Sequence of protein 2:
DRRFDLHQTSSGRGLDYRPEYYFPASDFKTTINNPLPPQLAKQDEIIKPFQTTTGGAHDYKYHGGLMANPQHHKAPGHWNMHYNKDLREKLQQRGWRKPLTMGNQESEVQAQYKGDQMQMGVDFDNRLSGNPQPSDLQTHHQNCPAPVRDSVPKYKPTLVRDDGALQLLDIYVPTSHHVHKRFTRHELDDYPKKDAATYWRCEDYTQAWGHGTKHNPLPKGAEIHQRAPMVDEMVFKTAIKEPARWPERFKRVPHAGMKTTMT

Sequence of protein 1:
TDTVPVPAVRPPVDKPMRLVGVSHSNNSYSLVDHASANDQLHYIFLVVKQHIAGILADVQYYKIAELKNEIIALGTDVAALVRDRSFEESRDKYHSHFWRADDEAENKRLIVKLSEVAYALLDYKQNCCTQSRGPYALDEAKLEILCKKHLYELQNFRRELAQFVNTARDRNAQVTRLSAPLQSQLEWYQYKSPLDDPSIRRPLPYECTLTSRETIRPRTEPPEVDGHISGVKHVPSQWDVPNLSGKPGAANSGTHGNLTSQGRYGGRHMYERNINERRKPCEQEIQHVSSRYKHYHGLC

Contacts between the two chains:
Residue R269 in protein 1 contacts residue R22 in protein 2 (closest heavy-atom distance 4.1 Å).
Residue E284 in protein 1 contacts residue H11 in protein 2 (closest heavy-atom distance 2.6 Å).
Residue G255 in protein 1 contacts residue F32 in protein 2 (closest heavy-atom distance 3.3 Å).
Residue Y266 in protein 1 interacts with residue Y26 in protein 2 (closest heavy-atom distance 3.3 Å).
Residue R269 in protein 1 interacts with residue P23 in protein 2 (closest heavy-atom distance 3.0 Å).
Residue E208 in protein 1 contacts residue I50 in protein 2 (closest heavy-atom distance 3.3 Å).
Residue H257 in protein 1 contacts residue D31 in protein 2 (closest heavy-atom distance 2.7 Å).
Residue E208 in protein 1 interacts with residue P53 in protein 2 (closest heavy-atom distance 4.2 Å).
Residue E273 in protein 1 interacts with residue Y25 in protein 2 (closest heavy-atom distance 4.4 Å).
Residue G255 in protein 1 is in contact with residue D31 in protein 2 (closest heavy-atom distance 3.8 Å).
Residue S213 in protein 1 interacts with residue Q47 in protein 2 (closest heavy-atom distance 3.3 Å).
Residue N253 in protein 1 interacts with residue T35 in protein 2 (closest heavy-atom distance 4.3 Å).
Residue Y207 in protein 1 is in contact with residue K52 in protein 2 (closest heavy-atom distance 3.2 Å).
Residue C209 in protein 1 interacts with residue K52 in protein 2 (closest heavy-atom distance 4.2 Å).
Residue Y266 in protein 1 is in contact with residue A29 in protein 2 (closest heavy-atom distance 4.0 Å).
Residue E273 in protein 1 is in contact with residue R22 in protein 2 (closest heavy-atom distance 2.7 Å).
Residue A252 in protein 1 interacts with residue K33 in protein 2 (closest heavy-atom distance 3.1 Å).
Residue E208 in protein 1 interacts with residue K52 in protein 2 (closest heavy-atom distance 3.3 Å).
Residue H96 in protein 1 interacts with residue L70 in protein 2 (closest heavy-atom distance 3.2 Å).
Residue L187 in protein 1 interacts with residue L70 in protein 2 (closest heavy-atom distance 4.5 Å).
Residue E208 in protein 1 contacts residue E49 in protein 2 (closest heavy-atom distance 3.6 Å).
Residue I201 in protein 1 is in contact with residue Y64 in protein 2 (closest heavy-atom distance 4.0 Å).
Residue R203 in protein 1 contacts residue K52 in protein 2 (closest heavy-atom distance 4.3 Å).
Residue R214 in protein 1 is in contact with residue K46 in protein 2 (closest heavy-atom distance 2.9 Å).
Residue E208 in protein 1 is in contact with residue Q55 in protein 2 (closest heavy-atom distance 3.6 Å).
Residue Y266 in protein 1 interacts with residue F27 in protein 2 (closest heavy-atom distance 3.3 Å).
Residue G255 in protein 1 is in contact with residue K33 in protein 2 (closest heavy-atom distance 2.9 Å).
Residue S254 in protein 1 interacts with residue K33 in protein 2 (closest heavy-atom distance 2.5 Å).
Residue S254 in protein 1 interacts with residue T35 in protein 2 (closest heavy-atom distance 3.7 Å).
Residue H257 in protein 1 is in contact with residue F32 in protein 2 (closest heavy-atom distance 4.3 Å).
Residue T210 in protein 1 interacts with residue K52 in protein 2 (closest heavy-atom distance 4.4 Å).
Residue C209 in protein 1 interacts with residue I50 in protein 2 (closest heavy-atom distance 4.2 Å).
Residue Y207 in protein 1 is in contact with residue D63 in protein 2 (closest heavy-atom distance 3.1 Å).
Residue Y266 in protein 1 contacts residue P28 in protein 2 (closest heavy-atom distance 4.4 Å).
Residue L196 in protein 1 is in contact with residue L70 in protein 2 (closest heavy-atom distance 4.1 Å).
Residue Y207 in protein 1 is in contact with residue Q55 in protein 2 (closest heavy-atom distance 3.9 Å).
Residue C209 in protein 1 interacts with residue E49 in protein 2 (closest heavy-atom distance 3.5 Å).
Residue H257 in protein 1 contacts residue K33 in protein 2 (closest heavy-atom distance 3.5 Å).
Residue L260 in protein 1 interacts with residue S30 in protein 2 (closest heavy-atom distance 4.3 Å).
Residue N259 in protein 1 contacts residue D31 in protein 2 (closest heavy-atom distance 4.0 Å).
Residue I201 in protein 1 contacts residue Y66 in protein 2 (closest heavy-atom distance 3.6 Å).
Residue E284 in protein 1 contacts residue R17 in protein 2 (closest heavy-atom distance 4.1 Å).
Residue T256 in protein 1 interacts with residue D31 in protein 2 (closest heavy-atom distance 3.3 Å).
Residue R214 in protein 1 interacts with residue Q47 in protein 2 (closest heavy-atom distance 2.9 Å).
Residue R269 in protein 1 is in contact with residue Y25 in protein 2 (closest heavy-atom distance 3.4 Å).
Residue T210 in protein 1 contacts residue I51 in protein 2 (closest heavy-atom distance 3.9 Å).
Residue R265 in protein 1 is in contact with residue A29 in protein 2 (closest heavy-atom distance 3.8 Å).
Residue A252 in protein 1 is in contact with residue N38 in protein 2 (closest heavy-atom distance 2.6 Å).
Residue A251 in protein 1 is in contact with residue K33 in protein 2 (closest heavy-atom distance 3.0 Å).
Residue T256 in protein 1 is in contact with residue K33 in protein 2 (closest heavy-atom distance 3.8 Å).
Residue R265 in protein 1 interacts with residue D31 in protein 2 (closest heavy-atom distance 2.9 Å).
Residue R214 in protein 1 is in contact with residue A45 in protein 2 (closest heavy-atom distance 3.5 Å).
Residue A252 in protein 1 contacts residue T35 in protein 2 (closest heavy-atom distance 3.9 Å).
Residue E208 in protein 1 contacts residue I51 in protein 2 (closest heavy-atom distance 2.7 Å).
Residue L196 in protein 1 contacts residue M71 in protein 2 (closest heavy-atom distance 3.7 Å).
Residue I276 in protein 1 contacts residue R22 in protein 2 (closest heavy-atom distance 4.0 Å).
Residue W189 in protein 1 is in contact with residue L70 in protein 2 (closest heavy-atom distance 3.7 Å).
Residue R269 in protein 1 is in contact with residue E24 in protein 2 (closest heavy-atom distance 2.4 Å).
Residue G267 in protein 1 contacts residue Y26 in protein 2 (closest heavy-atom distance 3.9 Å).
Residue L260 in protein 1 interacts with residue D31 in protein 2 (closest heavy-atom distance 3.7 Å).

This data describes a binding interaction between two proteins.